Sequence of protein 2:
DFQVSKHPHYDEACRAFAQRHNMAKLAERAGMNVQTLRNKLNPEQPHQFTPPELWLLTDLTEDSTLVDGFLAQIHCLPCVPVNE

Sequence of protein 1:
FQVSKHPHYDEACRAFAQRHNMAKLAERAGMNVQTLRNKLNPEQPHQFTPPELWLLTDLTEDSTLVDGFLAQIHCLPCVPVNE

Interface contacts:
Residue Y32 in protein 2 is in contact with residue P73 in protein 1 (closest heavy-atom distance 3.7 Å).
Residue F24 in protein 2 contacts residue T80 in protein 1 (closest heavy-atom distance 3.7 Å).
Residue F92 in protein 2 interacts with residue L76 in protein 1 (closest heavy-atom distance 3.5 Å).
Residue S86 in protein 2 interacts with residue F24 in protein 1 (closest heavy-atom distance 3.5 Å).
Residue F71 in protein 2 contacts residue P73 in protein 1 (closest heavy-atom distance 3.1 Å).
Residue D81 in protein 2 is in contact with residue Q25 in protein 1 (closest heavy-atom distance 3.2 Å).
Residue H97 in protein 2 is in contact with residue P103 in protein 1 (closest heavy-atom distance 3.1 Å).
Residue P73 in protein 2 interacts with residue F71 in protein 1 (closest heavy-atom distance 3.2 Å).
Residue Y32 in protein 2 interacts with residue W77 in protein 1 (closest heavy-atom distance 3.5 Å).
Residue V104 in protein 2 contacts residue L99 in protein 1 (closest heavy-atom distance 3.7 Å).
Residue F24 in protein 2 is in contact with residue D81 in protein 1 (closest heavy-atom distance 3.8 Å).
Residue F71 in protein 2 contacts residue F71 in protein 1 (closest heavy-atom distance 3.9 Å).
Residue F24 in protein 2 is in contact with residue E84 in protein 1 (closest heavy-atom distance 3.6 Å).
Residue D23 in protein 2 is in contact with residue P103 in protein 1 (closest heavy-atom distance 3.4 Å).
Residue W77 in protein 2 contacts residue Y32 in protein 1 (closest heavy-atom distance 3.4 Å).
Residue V26 in protein 2 interacts with residue W77 in protein 1 (closest heavy-atom distance 4.0 Å).
Residue F92 in protein 2 contacts residue P73 in protein 1 (closest heavy-atom distance 3.8 Å).
Residue D23 in protein 2 interacts with residue E84 in protein 1 (closest heavy-atom distance 2.6 Å).
Residue F71 in protein 2 is in contact with residue T72 in protein 1 (closest heavy-atom distance 4.0 Å).
Residue W77 in protein 2 contacts residue V26 in protein 1 (closest heavy-atom distance 3.8 Å).
Residue D81 in protein 2 interacts with residue F24 in protein 1 (closest heavy-atom distance 3.4 Å).
Residue F24 in protein 2 is in contact with residue C101 in protein 1 (closest heavy-atom distance 4.0 Å).
Residue P103 in protein 2 is in contact with residue F24 in protein 1 (closest heavy-atom distance 3.8 Å).
Residue C98 in protein 2 contacts residue C101 in protein 1 (closest heavy-atom distance 2.0 Å).
Residue P103 in protein 2 interacts with residue H97 in protein 1 (closest heavy-atom distance 3.2 Å).
Residue W77 in protein 2 contacts residue I96 in protein 1 (closest heavy-atom distance 3.4 Å).
Residue V102 in protein 2 interacts with residue L99 in protein 1 (closest heavy-atom distance 3.0 Å).
Residue T72 in protein 2 is in contact with residue Q70 in protein 1 (closest heavy-atom distance 3.8 Å).
Residue V89 in protein 2 interacts with residue I96 in protein 1 (closest heavy-atom distance 3.5 Å).
Residue Q95 in protein 2 contacts residue W77 in protein 1 (closest heavy-atom distance 3.5 Å).
Residue C98 in protein 2 contacts residue V102 in protein 1 (closest heavy-atom distance 3.6 Å).
Residue V104 in protein 2 interacts with residue H97 in protein 1 (closest heavy-atom distance 2.9 Å).
Residue C101 in protein 2 interacts with residue C98 in protein 1 (closest heavy-atom distance 2.0 Å).
Residue V26 in protein 2 is in contact with residue D81 in protein 1 (closest heavy-atom distance 3.6 Å).
Residue V102 in protein 2 is in contact with residue H97 in protein 1 (closest heavy-atom distance 3.9 Å).
Residue I96 in protein 2 contacts residue W77 in protein 1 (closest heavy-atom distance 3.5 Å).
Residue Q25 in protein 2 interacts with residue D81 in protein 1 (closest heavy-atom distance 2.7 Å).
Residue Q70 in protein 2 is in contact with residue T72 in protein 1 (closest heavy-atom distance 3.8 Å).
Residue W77 in protein 2 interacts with residue F92 in protein 1 (closest heavy-atom distance 3.2 Å).
Residue D81 in protein 2 interacts with residue V26 in protein 1 (closest heavy-atom distance 2.9 Å).
Residue F92 in protein 2 is in contact with residue W77 in protein 1 (closest heavy-atom distance 3.3 Å).
Residue T80 in protein 2 interacts with residue F24 in protein 1 (closest heavy-atom distance 3.7 Å).
Residue Q70 in protein 2 interacts with residue P73 in protein 1 (closest heavy-atom distance 3.7 Å).
Residue I96 in protein 2 interacts with residue V89 in protein 1 (closest heavy-atom distance 4.0 Å).
Residue Q70 in protein 2 is in contact with residue P74 in protein 1 (closest heavy-atom distance 4.0 Å).
Residue F24 in protein 2 is in contact with residue S86 in protein 1 (closest heavy-atom distance 3.5 Å).
Residue W77 in protein 2 is in contact with residue Q95 in protein 1 (closest heavy-atom distance 3.5 Å).
Residue P73 in protein 2 interacts with residue F92 in protein 1 (closest heavy-atom distance 3.8 Å).
Residue T72 in protein 2 interacts with residue F71 in protein 1 (closest heavy-atom distance 3.9 Å).
Residue V102 in protein 2 contacts residue C98 in protein 1 (closest heavy-atom distance 3.6 Å).
Residue P73 in protein 2 interacts with residue Y32 in protein 1 (closest heavy-atom distance 3.6 Å).
Residue P74 in protein 2 contacts residue Q70 in protein 1 (closest heavy-atom distance 3.6 Å).
Residue L99 in protein 2 is in contact with residue V104 in protein 1 (closest heavy-atom distance 3.6 Å).
Residue H97 in protein 2 interacts with residue V104 in protein 1 (closest heavy-atom distance 3.2 Å).
Residue L99 in protein 2 interacts with residue V102 in protein 1 (closest heavy-atom distance 3.1 Å).
Residue F92 in protein 2 interacts with residue F92 in protein 1 (closest heavy-atom distance 3.9 Å).
Residue L93 in protein 2 interacts with residue L93 in protein 1 (closest heavy-atom distance 3.5 Å).
Residue C101 in protein 2 contacts residue F24 in protein 1 (closest heavy-atom distance 3.5 Å).
Residue P73 in protein 2 contacts residue Q70 in protein 1 (closest heavy-atom distance 3.9 Å).
Residue L76 in protein 2 interacts with residue F92 in protein 1 (closest heavy-atom distance 3.7 Å).

The following describes two proteins that form a bound complex.